Contacts between the two chains:
Residue K718 in the first protein interacts with residue Y291 in the second protein (closest heavy-atom distance 3.3 Å).
Residue Q743 in the first protein interacts with residue D260 in the second protein (closest heavy-atom distance 3.0 Å).
Residue A589 in the first protein contacts residue E512 in the second protein (closest heavy-atom distance 3.4 Å).
Residue A757 in the first protein is in contact with residue D199 in the second protein (closest heavy-atom distance 2.9 Å).
Residue G712 in the first protein contacts residue W282 in the second protein (closest heavy-atom distance 2.9 Å).
Residue D625 in the first protein contacts residue Y373 in the second protein (closest heavy-atom distance 3.2 Å).
Residue S759 in the first protein contacts residue D199 in the second protein (closest heavy-atom distance 3.4 Å).
Residue R629 in the first protein is in contact with residue N375 in the second protein (closest heavy-atom distance 3.1 Å).
Residue R632 in the first protein contacts residue D381 in the second protein (closest heavy-atom distance 3.0 Å).
Residue K711 in the first protein contacts residue R281 in the second protein (closest heavy-atom distance 3.0 Å).
Residue A762 in the first protein is in contact with residue W304 in the second protein (closest heavy-atom distance 3.4 Å).
Residue N618 in the first protein interacts with residue R501 in the second protein (closest heavy-atom distance 3.0 Å).
Residue R788 in the first protein is in contact with residue A207 in the second protein (closest heavy-atom distance 3.3 Å).
Residue P738 in the first protein is in contact with residue E259 in the second protein (closest heavy-atom distance 2.9 Å).
Residue Y770 in the first protein is in contact with residue D199 in the second protein (closest heavy-atom distance 2.8 Å).
Residue R750 in the first protein is in contact with residue D260 in the second protein (closest heavy-atom distance 2.4 Å).
Residue D625 in the first protein interacts with residue A374 in the second protein (closest heavy-atom distance 2.8 Å).
Residue K691 in the first protein interacts with residue S276 in the second protein (closest heavy-atom distance 3.4 Å).
Residue V695 in the first protein contacts residue K277 in the second protein (closest heavy-atom distance 3.2 Å).
Residue E704 in the first protein interacts with residue R281 in the second protein (closest heavy-atom distance 3.3 Å).
Residue R624 in the first protein interacts with residue E370 in the second protein (closest heavy-atom distance 3.4 Å).
Residue E596 in the first protein interacts with residue R363 in the second protein (closest heavy-atom distance 2.4 Å).
Residue R632 in the first protein interacts with residue R384 in the second protein (closest heavy-atom distance 3.1 Å).
Residue T694 in the first protein contacts residue K277 in the second protein (closest heavy-atom distance 3.1 Å).
Residue E713 in the first protein contacts residue M290 in the second protein (closest heavy-atom distance 3.4 Å).
Residue K718 in the first protein is in contact with residue E270 in the second protein (closest heavy-atom distance 2.9 Å).
Residue R628 in the first protein contacts residue E370 in the second protein (closest heavy-atom distance 2.8 Å).
Residue L592 in the first protein is in contact with residue E512 in the second protein (closest heavy-atom distance 3.3 Å).
Residue K744 in the first protein contacts residue E256 in the second protein (closest heavy-atom distance 3.2 Å).
Residue R629 in the first protein interacts with residue W377 in the second protein (closest heavy-atom distance 3.2 Å).
Residue P710 in the first protein interacts with residue R286 in the second protein (closest heavy-atom distance 3.1 Å).
Residue S809 in the first protein interacts with residue F247 in the second protein (closest heavy-atom distance 3.1 Å).
Residue R788 in the first protein is in contact with residue S210 in the second protein (closest heavy-atom distance 2.7 Å).
Residue T588 in the first protein is in contact with residue E370 in the second protein (closest heavy-atom distance 2.7 Å).
Residue K697 in the first protein contacts residue K277 in the second protein (closest heavy-atom distance 3.4 Å).
Residue L746 in the first protein contacts residue D260 in the second protein (closest heavy-atom distance 3.3 Å).
Residue E596 in the first protein is in contact with residue E512 in the second protein (closest heavy-atom distance 3.4 Å).
Residue S809 in the first protein contacts residue D248 in the second protein (closest heavy-atom distance 2.9 Å).
Residue E787 in the first protein contacts residue R203 in the second protein (closest heavy-atom distance 2.5 Å).
Residue L760 in the first protein contacts residue R264 in the second protein (closest heavy-atom distance 2.7 Å).
Residue R629 in the first protein interacts with residue D380 in the second protein (closest heavy-atom distance 2.9 Å).
Residue S759 in the first protein is in contact with residue Q192 in the second protein (closest heavy-atom distance 2.9 Å).
Residue Q807 in the first protein is in contact with residue D248 in the second protein (closest heavy-atom distance 3.3 Å).
Residue K697 in the first protein is in contact with residue E280 in the second protein (closest heavy-atom distance 3.0 Å).
Residue R593 in the first protein is in contact with residue I511 in the second protein (closest heavy-atom distance 3.0 Å).
Residue E599 in the first protein contacts residue R359 in the second protein (closest heavy-atom distance 2.6 Å).
Residue R624 in the first protein interacts with residue R369 in the second protein (closest heavy-atom distance 3.1 Å).
Residue I756 in the first protein is in contact with residue R203 in the second protein (closest heavy-atom distance 2.8 Å).
Residue Y795 in the first protein contacts residue E245 in the second protein (closest heavy-atom distance 3.3 Å).
Residue G812 in the first protein is in contact with residue P244 in the second protein (closest heavy-atom distance 3.3 Å).
Residue Q743 in the first protein interacts with residue E259 in the second protein (closest heavy-atom distance 2.8 Å).
Residue F715 in the first protein is in contact with residue M290 in the second protein (closest heavy-atom distance 3.2 Å).
Residue S759 in the first protein interacts with residue Y261 in the second protein (closest heavy-atom distance 3.3 Å).
Residue A762 in the first protein is in contact with residue Q192 in the second protein (closest heavy-atom distance 3.3 Å).
Residue E713 in the first protein contacts residue R286 in the second protein (closest heavy-atom distance 2.8 Å).
Residue L592 in the first protein is in contact with residue N367 in the second protein (closest heavy-atom distance 3.3 Å).
Residue Q807 in the first protein interacts with residue K251 in the second protein (closest heavy-atom distance 2.8 Å).
Residue F731 in the first protein interacts with residue E270 in the second protein (closest heavy-atom distance 3.2 Å).
Residue L746 in the first protein contacts residue E256 in the second protein (closest heavy-atom distance 3.0 Å).
Residue R629 in the first protein contacts residue E285 in the second protein (closest heavy-atom distance 3.3 Å).

This data describes a binding interaction between two proteins.

Sequence of the second protein:
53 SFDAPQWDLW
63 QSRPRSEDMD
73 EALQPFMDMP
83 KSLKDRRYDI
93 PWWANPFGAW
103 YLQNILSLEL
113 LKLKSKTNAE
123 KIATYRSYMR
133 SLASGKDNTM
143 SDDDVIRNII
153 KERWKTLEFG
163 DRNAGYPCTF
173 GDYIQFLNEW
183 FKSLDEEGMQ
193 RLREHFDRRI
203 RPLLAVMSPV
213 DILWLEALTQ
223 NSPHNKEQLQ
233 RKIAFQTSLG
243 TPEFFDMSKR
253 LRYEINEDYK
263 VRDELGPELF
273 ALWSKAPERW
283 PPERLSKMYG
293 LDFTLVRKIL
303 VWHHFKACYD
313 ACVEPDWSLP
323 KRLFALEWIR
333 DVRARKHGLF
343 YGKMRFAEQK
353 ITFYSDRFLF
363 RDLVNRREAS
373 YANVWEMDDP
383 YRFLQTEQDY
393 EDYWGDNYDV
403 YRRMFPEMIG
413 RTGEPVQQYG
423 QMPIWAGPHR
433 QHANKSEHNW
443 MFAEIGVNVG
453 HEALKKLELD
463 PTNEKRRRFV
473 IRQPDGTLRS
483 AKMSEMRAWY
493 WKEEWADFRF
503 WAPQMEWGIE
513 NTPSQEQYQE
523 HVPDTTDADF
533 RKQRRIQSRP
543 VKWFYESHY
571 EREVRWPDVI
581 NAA

Sequence of the first protein:
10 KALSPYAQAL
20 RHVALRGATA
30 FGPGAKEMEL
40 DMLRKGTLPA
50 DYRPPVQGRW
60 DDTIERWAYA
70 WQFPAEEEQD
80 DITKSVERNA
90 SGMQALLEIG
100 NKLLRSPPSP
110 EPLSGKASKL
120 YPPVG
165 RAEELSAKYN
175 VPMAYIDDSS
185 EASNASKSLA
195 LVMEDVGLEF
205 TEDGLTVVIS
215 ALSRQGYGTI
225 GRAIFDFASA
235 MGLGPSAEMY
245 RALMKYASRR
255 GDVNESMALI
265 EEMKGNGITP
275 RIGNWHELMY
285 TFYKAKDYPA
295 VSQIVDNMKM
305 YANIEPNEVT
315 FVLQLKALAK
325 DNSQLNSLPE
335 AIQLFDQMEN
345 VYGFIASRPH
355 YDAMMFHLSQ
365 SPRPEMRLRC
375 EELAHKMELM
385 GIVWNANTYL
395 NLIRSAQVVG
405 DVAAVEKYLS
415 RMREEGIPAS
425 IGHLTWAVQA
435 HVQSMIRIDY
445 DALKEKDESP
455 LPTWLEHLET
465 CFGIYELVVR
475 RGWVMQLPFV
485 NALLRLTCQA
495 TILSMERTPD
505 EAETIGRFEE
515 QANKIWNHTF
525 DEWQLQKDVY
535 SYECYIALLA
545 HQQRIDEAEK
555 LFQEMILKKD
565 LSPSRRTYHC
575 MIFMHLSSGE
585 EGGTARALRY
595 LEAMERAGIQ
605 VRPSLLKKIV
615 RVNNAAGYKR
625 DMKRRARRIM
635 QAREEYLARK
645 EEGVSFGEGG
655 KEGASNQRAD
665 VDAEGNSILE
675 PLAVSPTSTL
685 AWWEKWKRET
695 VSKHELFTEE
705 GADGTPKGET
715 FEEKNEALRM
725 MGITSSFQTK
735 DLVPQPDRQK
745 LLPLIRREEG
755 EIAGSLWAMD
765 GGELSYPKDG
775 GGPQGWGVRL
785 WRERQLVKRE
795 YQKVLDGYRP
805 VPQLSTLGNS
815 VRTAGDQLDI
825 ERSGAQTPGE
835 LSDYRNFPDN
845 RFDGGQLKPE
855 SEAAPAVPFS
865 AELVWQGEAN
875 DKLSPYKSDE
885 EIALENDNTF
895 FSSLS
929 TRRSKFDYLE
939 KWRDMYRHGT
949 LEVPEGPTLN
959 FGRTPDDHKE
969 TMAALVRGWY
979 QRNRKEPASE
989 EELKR